These two protein chains interact to form a complex.

Interface contacts:
Residue L66 in chain A is in contact with residue E68 in chain B (closest heavy-atom distance 4.2 Å).
Residue L66 in chain A interacts with residue A67 in chain B (closest heavy-atom distance 4.1 Å).
Residue A67 in chain A contacts residue E68 in chain B (closest heavy-atom distance 4.2 Å).
Residue L59 in chain A is in contact with residue L66 in chain B (closest heavy-atom distance 4.9 Å).

Sequence of chain B:
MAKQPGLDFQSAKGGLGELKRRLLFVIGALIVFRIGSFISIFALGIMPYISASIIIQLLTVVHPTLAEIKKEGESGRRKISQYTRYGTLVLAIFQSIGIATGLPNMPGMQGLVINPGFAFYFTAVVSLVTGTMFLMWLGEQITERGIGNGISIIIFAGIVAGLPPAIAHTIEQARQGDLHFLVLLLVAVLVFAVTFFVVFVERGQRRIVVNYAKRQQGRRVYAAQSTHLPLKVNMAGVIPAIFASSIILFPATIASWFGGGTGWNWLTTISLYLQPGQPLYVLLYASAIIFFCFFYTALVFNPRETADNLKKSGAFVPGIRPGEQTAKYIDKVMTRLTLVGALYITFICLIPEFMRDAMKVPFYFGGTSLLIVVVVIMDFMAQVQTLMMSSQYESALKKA

Sequence of chain A:
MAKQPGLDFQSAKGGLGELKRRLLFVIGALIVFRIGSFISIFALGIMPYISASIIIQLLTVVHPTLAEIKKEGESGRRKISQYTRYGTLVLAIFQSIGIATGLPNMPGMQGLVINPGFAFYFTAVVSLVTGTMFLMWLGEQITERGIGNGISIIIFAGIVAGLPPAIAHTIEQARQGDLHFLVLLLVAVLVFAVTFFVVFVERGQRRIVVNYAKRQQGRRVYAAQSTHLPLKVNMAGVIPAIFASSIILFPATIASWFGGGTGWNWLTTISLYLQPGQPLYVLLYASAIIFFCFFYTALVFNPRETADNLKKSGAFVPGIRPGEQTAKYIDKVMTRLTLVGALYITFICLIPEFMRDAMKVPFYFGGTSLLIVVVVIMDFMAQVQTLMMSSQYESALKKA